Interface contacts:
Residue W147 in the second protein is in contact with residue L9 in the first protein (closest heavy-atom distance 4.2 Å).
Residue K66 in the second protein is in contact with residue Q3 in the first protein (closest heavy-atom distance 4.2 Å).
Residue L95 in the second protein interacts with residue L9 in the first protein (closest heavy-atom distance 4.4 Å).
Residue A81 in the second protein is in contact with residue L9 in the first protein (closest heavy-atom distance 4.5 Å).
Residue K66 in the second protein contacts residue Y2 in the first protein (closest heavy-atom distance 2.8 Å).
Residue I80 in the second protein interacts with residue L9 in the first protein (closest heavy-atom distance 3.4 Å).
Residue V152 in the second protein is in contact with residue K7 in the first protein (closest heavy-atom distance 3.4 Å).
Residue T143 in the second protein is in contact with residue N8 in the first protein (closest heavy-atom distance 4.5 Å).
Residue K146 in the second protein is in contact with residue L9 in the first protein (closest heavy-atom distance 3.3 Å).
Residue A69 in the second protein is in contact with residue V5 in the first protein (closest heavy-atom distance 3.9 Å).
Residue Y7 in the second protein interacts with residue Y2 in the first protein (closest heavy-atom distance 3.5 Å).
Residue G167 in the second protein is in contact with residue T1 in the first protein (closest heavy-atom distance 3.8 Å).
Residue Y59 in the second protein contacts residue T1 in the first protein (closest heavy-atom distance 4.3 Å).
Residue H70 in the second protein contacts residue Y2 in the first protein (closest heavy-atom distance 2.7 Å).
Residue T163 in the second protein is in contact with residue T1 in the first protein (closest heavy-atom distance 3.5 Å).
Residue Y159 in the second protein is in contact with residue Q3 in the first protein (closest heavy-atom distance 3.6 Å).
Residue Y116 in the second protein contacts residue L9 in the first protein (closest heavy-atom distance 4.1 Å).
Residue E63 in the second protein is in contact with residue T1 in the first protein (closest heavy-atom distance 3.5 Å).
Residue Y123 in the second protein is in contact with residue L9 in the first protein (closest heavy-atom distance 3.7 Å).
Residue Q156 in the second protein interacts with residue Q3 in the first protein (closest heavy-atom distance 3.3 Å).
Residue R170 in the second protein interacts with residue T1 in the first protein (closest heavy-atom distance 3.1 Å).
Residue Y7 in the second protein interacts with residue T1 in the first protein (closest heavy-atom distance 2.9 Å).
Residue D74 in the second protein interacts with residue V5 in the first protein (closest heavy-atom distance 4.4 Å).
Residue M97 in the second protein is in contact with residue V5 in the first protein (closest heavy-atom distance 3.8 Å).
Residue M45 in the second protein interacts with residue Y2 in the first protein (closest heavy-atom distance 3.7 Å).
Residue Q155 in the second protein interacts with residue Q3 in the first protein (closest heavy-atom distance 4.5 Å).
Residue A24 in the second protein interacts with residue Y2 in the first protein (closest heavy-atom distance 3.7 Å).
Residue H70 in the second protein contacts residue V5 in the first protein (closest heavy-atom distance 3.5 Å).
Residue Y171 in the second protein contacts residue T1 in the first protein (closest heavy-atom distance 2.7 Å).
Residue F22 in the second protein interacts with residue Y2 in the first protein (closest heavy-atom distance 4.0 Å).
Residue I80 in the second protein is in contact with residue N8 in the first protein (closest heavy-atom distance 3.6 Å).
Residue F99 in the second protein contacts residue Y2 in the first protein (closest heavy-atom distance 3.6 Å).
Residue N77 in the second protein contacts residue N8 in the first protein (closest heavy-atom distance 2.8 Å).
Residue K66 in the second protein contacts residue W4 in the first protein (closest heavy-atom distance 3.6 Å).
Residue V67 in the second protein contacts residue Y2 in the first protein (closest heavy-atom distance 3.8 Å).
Residue N77 in the second protein contacts residue L9 in the first protein (closest heavy-atom distance 3.1 Å).
Residue T143 in the second protein is in contact with residue L9 in the first protein (closest heavy-atom distance 2.5 Å).
Residue W147 in the second protein interacts with residue K7 in the first protein (closest heavy-atom distance 3.9 Å).
Residue T73 in the second protein is in contact with residue L6 in the first protein (closest heavy-atom distance 3.6 Å).
Residue N77 in the second protein interacts with residue K7 in the first protein (closest heavy-atom distance 3.7 Å).
Residue Y159 in the second protein interacts with residue Y2 in the first protein (closest heavy-atom distance 3.6 Å).
Residue Y116 in the second protein interacts with residue V5 in the first protein (closest heavy-atom distance 3.5 Å).
Residue T73 in the second protein is in contact with residue K7 in the first protein (closest heavy-atom distance 3.4 Å).
Residue M5 in the second protein is in contact with residue T1 in the first protein (closest heavy-atom distance 3.7 Å).
Residue A69 in the second protein is in contact with residue L6 in the first protein (closest heavy-atom distance 4.1 Å).
Residue E76 in the second protein is in contact with residue N8 in the first protein (closest heavy-atom distance 3.0 Å).
Residue K66 in the second protein is in contact with residue T1 in the first protein (closest heavy-atom distance 3.3 Å).
Residue T73 in the second protein contacts residue N8 in the first protein (closest heavy-atom distance 3.7 Å).
Residue Y84 in the second protein contacts residue L9 in the first protein (closest heavy-atom distance 2.9 Å).
Residue S9 in the second protein is in contact with residue Y2 in the first protein (closest heavy-atom distance 4.3 Å).
Residue F99 in the second protein interacts with residue V5 in the first protein (closest heavy-atom distance 4.1 Å).
Residue Y159 in the second protein is in contact with residue T1 in the first protein (closest heavy-atom distance 2.7 Å).
Residue K146 in the second protein interacts with residue N8 in the first protein (closest heavy-atom distance 3.4 Å).
Residue E63 in the second protein contacts residue Y2 in the first protein (closest heavy-atom distance 2.7 Å).
Residue G65 in the second protein interacts with residue W4 in the first protein (closest heavy-atom distance 4.0 Å).
Residue H114 in the second protein is in contact with residue Q3 in the first protein (closest heavy-atom distance 2.9 Å).
Residue T73 in the second protein interacts with residue V5 in the first protein (closest heavy-atom distance 2.7 Å).
Residue W147 in the second protein is in contact with residue N8 in the first protein (closest heavy-atom distance 2.8 Å).
Residue F99 in the second protein interacts with residue Q3 in the first protein (closest heavy-atom distance 3.4 Å).
Residue A69 in the second protein contacts residue W4 in the first protein (closest heavy-atom distance 4.0 Å).

Sequence of the first protein:
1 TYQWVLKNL

Sequence of the second protein:
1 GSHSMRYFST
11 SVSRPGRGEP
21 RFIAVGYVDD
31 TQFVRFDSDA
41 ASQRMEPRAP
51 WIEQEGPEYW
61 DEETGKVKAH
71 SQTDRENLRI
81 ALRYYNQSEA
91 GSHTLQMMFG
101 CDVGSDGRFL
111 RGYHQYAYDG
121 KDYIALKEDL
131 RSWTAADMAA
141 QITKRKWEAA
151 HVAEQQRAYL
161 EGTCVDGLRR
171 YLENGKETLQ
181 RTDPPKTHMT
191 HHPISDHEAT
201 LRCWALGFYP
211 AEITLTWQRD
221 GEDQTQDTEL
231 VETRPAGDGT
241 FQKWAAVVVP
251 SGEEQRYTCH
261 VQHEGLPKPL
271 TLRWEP

These two protein chains interact to form a complex.